This data describes a binding interaction between two proteins.

Sequence of chain B:
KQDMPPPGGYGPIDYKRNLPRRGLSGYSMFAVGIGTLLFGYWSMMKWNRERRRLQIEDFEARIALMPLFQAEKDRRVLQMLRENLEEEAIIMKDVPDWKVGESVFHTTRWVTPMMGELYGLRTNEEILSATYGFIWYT

Residue-level contacts at the interface:
Residue R68 in chain A contacts residue R28 in chain B (closest heavy-atom distance 3.2 Å).
Residue R68 in chain A interacts with residue L25 in chain B (closest heavy-atom distance 4.5 Å).
Residue L62 in chain A interacts with residue F36 in chain B (closest heavy-atom distance 4.3 Å).
Residue K51 in chain A interacts with residue Y33 in chain B (closest heavy-atom distance 4.3 Å).
Residue A58 in chain A interacts with residue M35 in chain B (closest heavy-atom distance 4.8 Å).
Residue D55 in chain A is in contact with residue G32 in chain B (closest heavy-atom distance 4.6 Å).
Residue M50 in chain A contacts residue Y33 in chain B (closest heavy-atom distance 4.2 Å).
Residue L62 in chain A interacts with residue M35 in chain B (closest heavy-atom distance 3.8 Å).
Residue R68 in chain A interacts with residue P26 in chain B (closest heavy-atom distance 2.9 Å).
Residue D55 in chain A is in contact with residue L30 in chain B (closest heavy-atom distance 4.7 Å).
Residue A58 in chain A contacts residue G32 in chain B (closest heavy-atom distance 4.2 Å).
Residue L61 in chain A contacts residue F36 in chain B (closest heavy-atom distance 4.0 Å).
Residue A58 in chain A contacts residue F36 in chain B (closest heavy-atom distance 4.3 Å).
Residue T54 in chain A is in contact with residue G32 in chain B (closest heavy-atom distance 4.7 Å).
Residue T54 in chain A contacts residue Y33 in chain B (closest heavy-atom distance 3.6 Å).
Residue T54 in chain A contacts residue F36 in chain B (closest heavy-atom distance 4.5 Å).

Sequence of chain A:
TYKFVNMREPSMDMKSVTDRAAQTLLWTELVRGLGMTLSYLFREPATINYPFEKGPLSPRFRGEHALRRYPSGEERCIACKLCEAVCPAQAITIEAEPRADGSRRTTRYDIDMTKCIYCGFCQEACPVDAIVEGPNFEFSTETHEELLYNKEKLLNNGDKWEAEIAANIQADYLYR